Sequence of protein 1:
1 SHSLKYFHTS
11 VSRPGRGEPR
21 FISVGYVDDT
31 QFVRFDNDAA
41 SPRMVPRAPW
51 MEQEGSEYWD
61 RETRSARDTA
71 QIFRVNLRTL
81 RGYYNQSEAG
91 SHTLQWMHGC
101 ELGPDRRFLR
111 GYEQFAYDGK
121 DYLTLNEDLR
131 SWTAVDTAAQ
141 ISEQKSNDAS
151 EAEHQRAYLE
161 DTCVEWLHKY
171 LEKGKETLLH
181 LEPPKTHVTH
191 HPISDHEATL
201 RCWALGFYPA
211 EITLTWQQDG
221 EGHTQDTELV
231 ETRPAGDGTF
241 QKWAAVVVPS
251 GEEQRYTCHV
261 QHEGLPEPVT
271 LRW

This data describes a binding interaction between two proteins.

Sequence of protein 2:
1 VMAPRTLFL

Interface contacts:
Residue H98 in protein 1 contacts residue M2 in protein 2 (closest heavy-atom distance 4.5 Å).
Residue L123 in protein 1 is in contact with residue L7 in protein 2 (closest heavy-atom distance 3.9 Å).
Residue E151 in protein 1 contacts residue L7 in protein 2 (closest heavy-atom distance 3.5 Å).
Residue L4 in protein 1 contacts residue V1 in protein 2 (closest heavy-atom distance 4.6 Å).
Residue Y158 in protein 1 contacts residue V1 in protein 2 (closest heavy-atom distance 2.5 Å).
Residue K145 in protein 1 interacts with residue F8 in protein 2 (closest heavy-atom distance 4.3 Å).
Residue H154 in protein 1 is in contact with residue R5 in protein 2 (closest heavy-atom distance 4.0 Å).
Residue Q155 in protein 1 is in contact with residue T6 in protein 2 (closest heavy-atom distance 4.3 Å).
Residue F115 in protein 1 interacts with residue T6 in protein 2 (closest heavy-atom distance 3.8 Å).
Residue W96 in protein 1 is in contact with residue T6 in protein 2 (closest heavy-atom distance 3.2 Å).
Residue E151 in protein 1 interacts with residue T6 in protein 2 (closest heavy-atom distance 4.4 Å).
Residue R61 in protein 1 interacts with residue V1 in protein 2 (closest heavy-atom distance 4.0 Å).
Residue T69 in protein 1 interacts with residue M2 in protein 2 (closest heavy-atom distance 3.7 Å).
Residue L94 in protein 1 interacts with residue L9 in protein 2 (closest heavy-atom distance 4.0 Å).
Residue A66 in protein 1 is in contact with residue M2 in protein 2 (closest heavy-atom distance 4.1 Å).
Residue I72 in protein 1 is in contact with residue T6 in protein 2 (closest heavy-atom distance 4.9 Å).
Residue M44 in protein 1 interacts with residue M2 in protein 2 (closest heavy-atom distance 3.4 Å).
Residue Y158 in protein 1 interacts with residue M2 in protein 2 (closest heavy-atom distance 3.7 Å).
Residue S146 in protein 1 is in contact with residue F8 in protein 2 (closest heavy-atom distance 4.4 Å).
Residue N76 in protein 1 interacts with residue L9 in protein 2 (closest heavy-atom distance 3.1 Å).
Residue E62 in protein 1 interacts with residue V1 in protein 2 (closest heavy-atom distance 3.1 Å).
Residue W166 in protein 1 interacts with residue V1 in protein 2 (closest heavy-atom distance 3.2 Å).
Residue W96 in protein 1 interacts with residue R5 in protein 2 (closest heavy-atom distance 4.2 Å).
Residue S65 in protein 1 is in contact with residue A3 in protein 2 (closest heavy-atom distance 4.5 Å).
Residue S146 in protein 1 is in contact with residue L7 in protein 2 (closest heavy-atom distance 3.2 Å).
Residue Q155 in protein 1 contacts residue A3 in protein 2 (closest heavy-atom distance 4.1 Å).
Residue I72 in protein 1 contacts residue F8 in protein 2 (closest heavy-atom distance 3.7 Å).
Residue I72 in protein 1 contacts residue L7 in protein 2 (closest heavy-atom distance 3.9 Å).
Residue Y58 in protein 1 contacts residue V1 in protein 2 (closest heavy-atom distance 3.3 Å).
Residue F73 in protein 1 contacts residue T6 in protein 2 (closest heavy-atom distance 3.5 Å).
Residue Y6 in protein 1 contacts residue M2 in protein 2 (closest heavy-atom distance 3.6 Å).
Residue E151 in protein 1 contacts residue R5 in protein 2 (closest heavy-atom distance 2.9 Å).
Residue Q155 in protein 1 interacts with residue R5 in protein 2 (closest heavy-atom distance 2.5 Å).
Residue K145 in protein 1 contacts residue L7 in protein 2 (closest heavy-atom distance 4.7 Å).
Residue E62 in protein 1 contacts residue M2 in protein 2 (closest heavy-atom distance 2.8 Å).
Residue W96 in protein 1 contacts residue A3 in protein 2 (closest heavy-atom distance 3.9 Å).
Residue H8 in protein 1 is in contact with residue M2 in protein 2 (closest heavy-atom distance 3.6 Å).
Residue T79 in protein 1 interacts with residue L9 in protein 2 (closest heavy-atom distance 3.4 Å).
Residue K145 in protein 1 contacts residue L9 in protein 2 (closest heavy-atom distance 4.4 Å).
Residue V75 in protein 1 interacts with residue F8 in protein 2 (closest heavy-atom distance 3.8 Å).
Residue F115 in protein 1 contacts residue L9 in protein 2 (closest heavy-atom distance 4.2 Å).
Residue N76 in protein 1 is in contact with residue F8 in protein 2 (closest heavy-atom distance 3.7 Å).
Residue S65 in protein 1 interacts with residue P4 in protein 2 (closest heavy-atom distance 4.4 Å).
Residue S65 in protein 1 interacts with residue M2 in protein 2 (closest heavy-atom distance 4.2 Å).
Residue Y83 in protein 1 contacts residue L9 in protein 2 (closest heavy-atom distance 2.9 Å).
Residue W132 in protein 1 contacts residue L7 in protein 2 (closest heavy-atom distance 3.9 Å).
Residue Y170 in protein 1 is in contact with residue V1 in protein 2 (closest heavy-atom distance 2.6 Å).
Residue S142 in protein 1 is in contact with residue L9 in protein 2 (closest heavy-atom distance 2.7 Å).
Residue H98 in protein 1 contacts residue A3 in protein 2 (closest heavy-atom distance 3.9 Å).
Residue Y6 in protein 1 is in contact with residue V1 in protein 2 (closest heavy-atom distance 2.7 Å).
Residue Y122 in protein 1 is in contact with residue L9 in protein 2 (closest heavy-atom distance 3.9 Å).
Residue Y158 in protein 1 contacts residue P4 in protein 2 (closest heavy-atom distance 3.5 Å).
Residue F115 in protein 1 contacts residue L7 in protein 2 (closest heavy-atom distance 3.7 Å).
Residue L123 in protein 1 contacts residue L9 in protein 2 (closest heavy-atom distance 3.9 Å).
Residue Y158 in protein 1 contacts residue A3 in protein 2 (closest heavy-atom distance 3.3 Å).
Residue S23 in protein 1 interacts with residue M2 in protein 2 (closest heavy-atom distance 4.5 Å).
Residue T69 in protein 1 interacts with residue T6 in protein 2 (closest heavy-atom distance 3.5 Å).
Residue T162 in protein 1 is in contact with residue V1 in protein 2 (closest heavy-atom distance 4.7 Å).
Residue L80 in protein 1 is in contact with residue L9 in protein 2 (closest heavy-atom distance 4.1 Å).
Residue N76 in protein 1 is in contact with residue L7 in protein 2 (closest heavy-atom distance 3.0 Å).